Sequence of protein 2:
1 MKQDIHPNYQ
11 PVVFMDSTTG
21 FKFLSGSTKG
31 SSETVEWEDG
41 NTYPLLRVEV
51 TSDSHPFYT

These two protein chains interact to form a complex.

Contacts between the two chains:
Residue K63 in protein 1 interacts with residue P7 in protein 2 (closest heavy-atom distance 4.8 Å).
Residue R2 in protein 1 is in contact with residue F21 in protein 2 (closest heavy-atom distance 3.6 Å).
Residue T60 in protein 1 is in contact with residue P7 in protein 2 (closest heavy-atom distance 4.5 Å).
Residue P108 in protein 1 is in contact with residue S52 in protein 2 (closest heavy-atom distance 3.6 Å).
Residue K101 in protein 1 contacts residue G26 in protein 2 (closest heavy-atom distance 3.4 Å).
Residue P108 in protein 1 interacts with residue H55 in protein 2 (closest heavy-atom distance 3.8 Å).
Residue R109 in protein 1 interacts with residue V50 in protein 2 (closest heavy-atom distance 3.4 Å).
Residue R109 in protein 1 interacts with residue V48 in protein 2 (closest heavy-atom distance 3.4 Å).
Residue K63 in protein 1 contacts residue I5 in protein 2 (closest heavy-atom distance 2.7 Å).
Residue K6 in protein 1 is in contact with residue F23 in protein 2 (closest heavy-atom distance 4.2 Å).
Residue K101 in protein 1 contacts residue F14 in protein 2 (closest heavy-atom distance 4.3 Å).
Residue T104 in protein 1 is in contact with residue F21 in protein 2 (closest heavy-atom distance 3.6 Å).
Residue K101 in protein 1 interacts with residue S25 in protein 2 (closest heavy-atom distance 3.3 Å).
Residue F113 in protein 1 interacts with residue F57 in protein 2 (closest heavy-atom distance 3.6 Å).
Residue Q62 in protein 1 interacts with residue H6 in protein 2 (closest heavy-atom distance 3.6 Å).
Residue K63 in protein 1 interacts with residue H6 in protein 2 (closest heavy-atom distance 4.2 Å).
Residue P138 in protein 1 is in contact with residue T28 in protein 2 (closest heavy-atom distance 4.2 Å).
Residue E139 in protein 1 contacts residue G26 in protein 2 (closest heavy-atom distance 3.6 Å).
Residue D100 in protein 1 contacts residue L24 in protein 2 (closest heavy-atom distance 3.6 Å).
Residue Q62 in protein 1 interacts with residue P7 in protein 2 (closest heavy-atom distance 3.5 Å).
Residue G61 in protein 1 interacts with residue P7 in protein 2 (closest heavy-atom distance 3.5 Å).
Residue R94 in protein 1 is in contact with residue Y9 in protein 2 (closest heavy-atom distance 3.2 Å).
Residue E139 in protein 1 interacts with residue L46 in protein 2 (closest heavy-atom distance 4.3 Å).
Residue P138 in protein 1 contacts residue L46 in protein 2 (closest heavy-atom distance 3.3 Å).
Residue K101 in protein 1 is in contact with residue S27 in protein 2 (closest heavy-atom distance 4.8 Å).
Residue P175 in protein 1 is in contact with residue F57 in protein 2 (closest heavy-atom distance 4.0 Å).
Residue P108 in protein 1 contacts residue V50 in protein 2 (closest heavy-atom distance 4.3 Å).
Residue H114 in protein 1 interacts with residue F57 in protein 2 (closest heavy-atom distance 4.5 Å).
Residue V103 in protein 1 contacts residue Y58 in protein 2 (closest heavy-atom distance 3.2 Å).
Residue V105 in protein 1 contacts residue S52 in protein 2 (closest heavy-atom distance 4.4 Å).
Residue E97 in protein 1 is in contact with residue Y9 in protein 2 (closest heavy-atom distance 4.9 Å).
Residue E139 in protein 1 is in contact with residue S25 in protein 2 (closest heavy-atom distance 4.8 Å).
Residue V103 in protein 1 is in contact with residue S52 in protein 2 (closest heavy-atom distance 4.4 Å).
Residue F176 in protein 1 is in contact with residue F57 in protein 2 (closest heavy-atom distance 3.5 Å).
Residue L58 in protein 1 interacts with residue S27 in protein 2 (closest heavy-atom distance 3.4 Å).
Residue G61 in protein 1 interacts with residue N8 in protein 2 (closest heavy-atom distance 4.8 Å).
Residue E97 in protein 1 interacts with residue S25 in protein 2 (closest heavy-atom distance 2.7 Å).
Residue R109 in protein 1 contacts residue E49 in protein 2 (closest heavy-atom distance 4.8 Å).
Residue V105 in protein 1 interacts with residue V50 in protein 2 (closest heavy-atom distance 4.9 Å).
Residue F113 in protein 1 interacts with residue H55 in protein 2 (closest heavy-atom distance 3.5 Å).
Residue Q177 in protein 1 interacts with residue F57 in protein 2 (closest heavy-atom distance 4.6 Å).
Residue T104 in protein 1 contacts residue S52 in protein 2 (closest heavy-atom distance 2.5 Å).
Residue E139 in protein 1 is in contact with residue T28 in protein 2 (closest heavy-atom distance 4.5 Å).
Residue G115 in protein 1 interacts with residue F57 in protein 2 (closest heavy-atom distance 3.5 Å).
Residue T104 in protein 1 is in contact with residue T51 in protein 2 (closest heavy-atom distance 4.5 Å).
Residue E97 in protein 1 contacts residue L24 in protein 2 (closest heavy-atom distance 3.8 Å).
Residue K101 in protein 1 is in contact with residue L24 in protein 2 (closest heavy-atom distance 3.5 Å).
Residue N1 in protein 1 is in contact with residue F23 in protein 2 (closest heavy-atom distance 4.2 Å).
Residue Y96 in protein 1 contacts residue L24 in protein 2 (closest heavy-atom distance 4.6 Å).
Residue V105 in protein 1 contacts residue F14 in protein 2 (closest heavy-atom distance 3.6 Å).
Residue R2 in protein 1 interacts with residue F23 in protein 2 (closest heavy-atom distance 3.2 Å).
Residue T104 in protein 1 interacts with residue L24 in protein 2 (closest heavy-atom distance 4.2 Å).
Residue A57 in protein 1 interacts with residue P7 in protein 2 (closest heavy-atom distance 3.6 Å).
Residue P108 in protein 1 interacts with residue Y58 in protein 2 (closest heavy-atom distance 4.3 Å).
Residue R94 in protein 1 interacts with residue M1 in protein 2 (closest heavy-atom distance 4.4 Å).
Residue T104 in protein 1 interacts with residue Y58 in protein 2 (closest heavy-atom distance 4.8 Å).
Residue E139 in protein 1 interacts with residue S27 in protein 2 (closest heavy-atom distance 3.3 Å).
Residue G61 in protein 1 contacts residue H6 in protein 2 (closest heavy-atom distance 3.2 Å).
Residue V105 in protein 1 is in contact with residue L24 in protein 2 (closest heavy-atom distance 4.7 Å).
Residue Q62 in protein 1 is in contact with residue I5 in protein 2 (closest heavy-atom distance 4.7 Å).

Sequence of protein 1:
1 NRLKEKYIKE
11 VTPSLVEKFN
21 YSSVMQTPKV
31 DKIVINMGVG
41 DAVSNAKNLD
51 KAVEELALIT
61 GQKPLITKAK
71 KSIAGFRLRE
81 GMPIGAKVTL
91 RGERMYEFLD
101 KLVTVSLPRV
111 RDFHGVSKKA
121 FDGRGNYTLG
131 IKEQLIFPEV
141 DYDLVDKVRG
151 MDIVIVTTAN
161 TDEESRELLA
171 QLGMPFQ